Sequence of chain B:
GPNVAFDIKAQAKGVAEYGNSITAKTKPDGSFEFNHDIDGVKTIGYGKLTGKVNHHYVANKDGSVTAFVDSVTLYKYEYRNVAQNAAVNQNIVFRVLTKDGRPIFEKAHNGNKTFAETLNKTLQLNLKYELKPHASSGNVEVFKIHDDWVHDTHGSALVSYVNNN

Sequence of chain A:
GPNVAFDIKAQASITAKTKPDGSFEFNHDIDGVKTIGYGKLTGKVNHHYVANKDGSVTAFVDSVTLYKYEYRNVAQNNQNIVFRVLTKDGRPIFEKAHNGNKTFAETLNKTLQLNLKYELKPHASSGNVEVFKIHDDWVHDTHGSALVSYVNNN

The following describes two proteins that form a bound complex.

Residue-level contacts at the interface:
Residue V4 in chain B interacts with residue V166 in chain A (closest heavy-atom distance 3.2 Å).
Residue A139 in chain B interacts with residue N167 in chain A (closest heavy-atom distance 2.9 Å).
Residue K9 in chain B is in contact with residue L162 in chain A (closest heavy-atom distance 2.7 Å).
Residue A5 in chain B interacts with residue V166 in chain A (closest heavy-atom distance 2.9 Å).
Residue H158 in chain B interacts with residue H150 in chain A (closest heavy-atom distance 3.0 Å).
Residue E145 in chain B contacts residue S160 in chain A (closest heavy-atom distance 2.6 Å).
Residue L162 in chain B is in contact with residue K9 in chain A (closest heavy-atom distance 2.8 Å).
Residue K13 in chain B interacts with residue H158 in chain A (closest heavy-atom distance 2.8 Å).
Residue H155 in chain B contacts residue W153 in chain A (closest heavy-atom distance 2.8 Å).
Residue K9 in chain B interacts with residue A161 in chain A (closest heavy-atom distance 3.2 Å).
Residue S164 in chain B interacts with residue D7 in chain A (closest heavy-atom distance 2.7 Å).
Residue N169 in chain B contacts residue N3 in chain A (closest heavy-atom distance 2.8 Å).
Residue G67 in chain B is in contact with residue N169 in chain A (closest heavy-atom distance 2.8 Å).
Residue S160 in chain B contacts residue Q11 in chain A (closest heavy-atom distance 2.8 Å).
Residue F147 in chain B interacts with residue A161 in chain A (closest heavy-atom distance 2.9 Å).
Residue N167 in chain B is in contact with residue K136 in chain A (closest heavy-atom distance 3.2 Å).
Residue N167 in chain B contacts residue G67 in chain A (closest heavy-atom distance 3.1 Å).
Residue D152 in chain B interacts with residue T157 in chain A (closest heavy-atom distance 3.0 Å).
Residue V163 in chain B is in contact with residue D7 in chain A (closest heavy-atom distance 3.1 Å).
Residue D151 in chain B is in contact with residue T157 in chain A (closest heavy-atom distance 3.0 Å).
Residue I8 in chain B is in contact with residue L162 in chain A (closest heavy-atom distance 3.2 Å).
Residue H158 in chain B interacts with residue A12 in chain A (closest heavy-atom distance 3.1 Å).
Residue D156 in chain B interacts with residue D152 in chain A (closest heavy-atom distance 3.0 Å).
Residue S160 in chain B is in contact with residue E145 in chain A (closest heavy-atom distance 2.8 Å).
Residue H138 in chain B interacts with residue N167 in chain A (closest heavy-atom distance 2.8 Å).
Residue H158 in chain B is in contact with residue D152 in chain A (closest heavy-atom distance 2.8 Å).
Residue D152 in chain B interacts with residue H158 in chain A (closest heavy-atom distance 2.5 Å).
Residue L162 in chain B contacts residue V144 in chain A (closest heavy-atom distance 3.3 Å).
Residue D7 in chain B contacts residue S164 in chain A (closest heavy-atom distance 2.9 Å).
Residue L135 in chain B interacts with residue N167 in chain A (closest heavy-atom distance 3.0 Å).
Residue I149 in chain B contacts residue G159 in chain A (closest heavy-atom distance 2.8 Å).
Residue S141 in chain B contacts residue Y165 in chain A (closest heavy-atom distance 2.8 Å).
Residue N3 in chain B is in contact with residue N168 in chain A (closest heavy-atom distance 3.0 Å).
Residue W153 in chain B interacts with residue H155 in chain A (closest heavy-atom distance 2.9 Å).
Residue T157 in chain B contacts residue D151 in chain A (closest heavy-atom distance 3.1 Å).
Residue V163 in chain B interacts with residue V144 in chain A (closest heavy-atom distance 2.9 Å).
Residue D7 in chain B is in contact with residue V163 in chain A (closest heavy-atom distance 3.2 Å).
Residue G159 in chain B is in contact with residue I149 in chain A (closest heavy-atom distance 2.8 Å).
Residue Y165 in chain B is in contact with residue S141 in chain A (closest heavy-atom distance 2.8 Å).
Residue S160 in chain B is in contact with residue A10 in chain A (closest heavy-atom distance 3.2 Å).
Residue K9 in chain B contacts residue S164 in chain A (closest heavy-atom distance 3.2 Å).
Residue L162 in chain B interacts with residue I8 in chain A (closest heavy-atom distance 3.2 Å).
Residue S140 in chain B is in contact with residue Y165 in chain A (closest heavy-atom distance 3.2 Å).
Residue H59 in chain B is in contact with residue Y165 in chain A (closest heavy-atom distance 2.6 Å).
Residue V144 in chain B interacts with residue V163 in chain A (closest heavy-atom distance 2.9 Å).
Residue K148 in chain B is in contact with residue G159 in chain A (closest heavy-atom distance 3.2 Å).
Residue A161 in chain B contacts residue F147 in chain A (closest heavy-atom distance 3.0 Å).
Residue Y165 in chain B contacts residue S140 in chain A (closest heavy-atom distance 3.3 Å).
Residue V146 in chain B is in contact with residue A161 in chain A (closest heavy-atom distance 2.9 Å).
Residue N167 in chain B interacts with residue H138 in chain A (closest heavy-atom distance 2.9 Å).
Residue A161 in chain B is in contact with residue V146 in chain A (closest heavy-atom distance 2.8 Å).
Residue Y165 in chain B contacts residue H59 in chain A (closest heavy-atom distance 2.7 Å).
Residue G67 in chain B interacts with residue N167 in chain A (closest heavy-atom distance 3.1 Å).
Residue N167 in chain B contacts residue L135 in chain A (closest heavy-atom distance 2.7 Å).
Residue N167 in chain B interacts with residue A139 in chain A (closest heavy-atom distance 3.1 Å).
Residue V166 in chain B contacts residue A5 in chain A (closest heavy-atom distance 3.0 Å).
Residue N168 in chain B interacts with residue N3 in chain A (closest heavy-atom distance 3.0 Å).
Residue Q11 in chain B interacts with residue S160 in chain A (closest heavy-atom distance 3.1 Å).
Residue Q11 in chain B interacts with residue G159 in chain A (closest heavy-atom distance 3.2 Å).
Residue A10 in chain B interacts with residue S160 in chain A (closest heavy-atom distance 3.2 Å).